Sequence of the second protein:
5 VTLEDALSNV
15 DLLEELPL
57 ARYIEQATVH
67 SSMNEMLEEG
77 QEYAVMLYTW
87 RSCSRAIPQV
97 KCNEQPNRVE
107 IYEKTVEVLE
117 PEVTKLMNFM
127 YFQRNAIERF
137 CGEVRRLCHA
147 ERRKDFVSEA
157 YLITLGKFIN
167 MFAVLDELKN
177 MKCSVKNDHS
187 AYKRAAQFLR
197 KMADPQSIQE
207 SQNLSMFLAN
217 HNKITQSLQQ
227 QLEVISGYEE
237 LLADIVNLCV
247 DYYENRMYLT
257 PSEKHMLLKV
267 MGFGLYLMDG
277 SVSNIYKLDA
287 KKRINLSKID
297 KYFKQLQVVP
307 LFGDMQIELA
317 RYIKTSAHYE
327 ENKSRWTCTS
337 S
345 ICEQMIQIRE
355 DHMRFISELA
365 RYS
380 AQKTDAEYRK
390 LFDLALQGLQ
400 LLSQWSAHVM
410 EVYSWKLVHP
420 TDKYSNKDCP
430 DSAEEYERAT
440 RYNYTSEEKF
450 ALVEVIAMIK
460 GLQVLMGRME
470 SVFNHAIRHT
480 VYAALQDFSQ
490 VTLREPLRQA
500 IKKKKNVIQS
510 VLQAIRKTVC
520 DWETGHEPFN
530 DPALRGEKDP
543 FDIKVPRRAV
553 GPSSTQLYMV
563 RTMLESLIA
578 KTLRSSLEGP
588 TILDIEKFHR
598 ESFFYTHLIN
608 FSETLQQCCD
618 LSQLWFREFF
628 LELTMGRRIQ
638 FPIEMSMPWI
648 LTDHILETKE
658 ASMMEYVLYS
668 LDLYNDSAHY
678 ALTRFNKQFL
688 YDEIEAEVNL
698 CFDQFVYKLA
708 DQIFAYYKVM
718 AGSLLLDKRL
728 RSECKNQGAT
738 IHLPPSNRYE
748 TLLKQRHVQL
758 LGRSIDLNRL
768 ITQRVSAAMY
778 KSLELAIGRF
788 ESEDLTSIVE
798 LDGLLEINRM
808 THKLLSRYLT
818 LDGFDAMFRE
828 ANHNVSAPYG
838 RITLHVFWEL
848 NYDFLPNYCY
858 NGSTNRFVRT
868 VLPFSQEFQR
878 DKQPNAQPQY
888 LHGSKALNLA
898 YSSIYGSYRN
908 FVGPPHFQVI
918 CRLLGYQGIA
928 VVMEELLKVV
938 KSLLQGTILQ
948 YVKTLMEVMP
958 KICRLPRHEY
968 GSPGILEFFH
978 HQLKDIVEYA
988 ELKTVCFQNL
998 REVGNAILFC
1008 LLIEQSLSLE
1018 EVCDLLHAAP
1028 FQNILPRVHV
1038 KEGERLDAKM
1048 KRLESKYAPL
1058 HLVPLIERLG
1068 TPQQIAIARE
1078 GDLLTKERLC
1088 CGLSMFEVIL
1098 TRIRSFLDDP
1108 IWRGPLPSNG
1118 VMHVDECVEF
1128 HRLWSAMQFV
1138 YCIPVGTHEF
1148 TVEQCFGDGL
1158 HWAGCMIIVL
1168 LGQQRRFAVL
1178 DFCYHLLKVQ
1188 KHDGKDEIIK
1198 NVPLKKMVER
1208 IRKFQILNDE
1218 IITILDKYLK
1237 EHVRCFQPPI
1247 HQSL

Sequence of the first protein:
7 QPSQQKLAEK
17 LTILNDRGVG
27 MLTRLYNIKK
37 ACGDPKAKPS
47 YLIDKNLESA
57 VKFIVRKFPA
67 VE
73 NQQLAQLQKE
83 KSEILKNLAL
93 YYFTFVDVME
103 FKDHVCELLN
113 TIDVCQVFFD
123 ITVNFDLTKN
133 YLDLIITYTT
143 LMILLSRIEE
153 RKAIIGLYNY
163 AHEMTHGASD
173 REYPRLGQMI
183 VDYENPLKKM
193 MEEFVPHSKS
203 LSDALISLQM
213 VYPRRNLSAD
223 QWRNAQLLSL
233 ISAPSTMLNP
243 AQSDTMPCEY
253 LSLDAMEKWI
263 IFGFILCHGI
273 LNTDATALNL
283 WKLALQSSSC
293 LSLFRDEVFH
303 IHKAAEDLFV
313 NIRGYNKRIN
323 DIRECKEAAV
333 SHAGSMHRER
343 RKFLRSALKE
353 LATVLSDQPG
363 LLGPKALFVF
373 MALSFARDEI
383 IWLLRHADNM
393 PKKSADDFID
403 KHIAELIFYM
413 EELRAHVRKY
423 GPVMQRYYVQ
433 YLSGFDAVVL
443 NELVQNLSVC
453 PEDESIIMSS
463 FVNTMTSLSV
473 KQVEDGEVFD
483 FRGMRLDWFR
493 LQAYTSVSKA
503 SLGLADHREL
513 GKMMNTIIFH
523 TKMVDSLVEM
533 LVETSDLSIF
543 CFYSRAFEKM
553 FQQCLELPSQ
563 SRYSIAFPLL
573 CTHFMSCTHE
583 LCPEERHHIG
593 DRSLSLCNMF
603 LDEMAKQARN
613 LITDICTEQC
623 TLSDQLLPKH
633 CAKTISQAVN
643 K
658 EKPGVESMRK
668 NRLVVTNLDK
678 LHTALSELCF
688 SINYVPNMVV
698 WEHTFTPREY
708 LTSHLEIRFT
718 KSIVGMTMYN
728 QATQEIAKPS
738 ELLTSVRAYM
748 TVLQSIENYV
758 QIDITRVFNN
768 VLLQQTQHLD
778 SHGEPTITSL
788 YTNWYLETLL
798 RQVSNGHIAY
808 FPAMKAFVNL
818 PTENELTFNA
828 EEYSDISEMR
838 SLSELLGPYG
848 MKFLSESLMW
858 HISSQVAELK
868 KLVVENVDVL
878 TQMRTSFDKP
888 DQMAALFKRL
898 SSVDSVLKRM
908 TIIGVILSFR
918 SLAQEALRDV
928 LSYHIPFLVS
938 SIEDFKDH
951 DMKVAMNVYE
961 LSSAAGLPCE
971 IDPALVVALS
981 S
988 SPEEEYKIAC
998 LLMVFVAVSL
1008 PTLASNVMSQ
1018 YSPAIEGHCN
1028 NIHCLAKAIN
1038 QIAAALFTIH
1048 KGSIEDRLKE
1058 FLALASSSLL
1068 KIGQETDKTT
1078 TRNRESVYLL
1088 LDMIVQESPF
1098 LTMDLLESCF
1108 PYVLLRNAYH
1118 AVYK

Contacts between the two chains:
Residue D1021 in the second protein contacts residue H931 in the first protein (closest heavy-atom distance 2.6 Å).
Residue S860 in the second protein interacts with residue D676 in the first protein (closest heavy-atom distance 2.6 Å).
Residue Q1151 in the second protein contacts residue R666 in the first protein (closest heavy-atom distance 3.3 Å).
Residue R964 in the second protein contacts residue N226 in the first protein (closest heavy-atom distance 2.6 Å).
Residue S860 in the second protein contacts residue L675 in the first protein (closest heavy-atom distance 3.3 Å).
Residue D1155 in the second protein interacts with residue R669 in the first protein (closest heavy-atom distance 2.6 Å).
Residue R358 in the second protein contacts residue Q1071 in the first protein (closest heavy-atom distance 3.0 Å).
Residue S743 in the second protein is in contact with residue Y1120 in the first protein (closest heavy-atom distance 2.9 Å).
Residue L1032 in the second protein interacts with residue Y846 in the first protein (closest heavy-atom distance 3.4 Å).
Residue S659 in the second protein is in contact with residue H1117 in the first protein (closest heavy-atom distance 3.2 Å).
Residue K1224 in the second protein is in contact with residue Q758 in the first protein (closest heavy-atom distance 3.3 Å).
Residue K751 in the second protein contacts residue Q1093 in the first protein (closest heavy-atom distance 3.0 Å).
Residue F1211 in the second protein interacts with residue R669 in the first protein (closest heavy-atom distance 3.3 Å).
Residue R1240 in the second protein contacts residue G362 in the first protein (closest heavy-atom distance 3.4 Å).
Residue E362 in the second protein contacts residue Q1071 in the first protein (closest heavy-atom distance 3.0 Å).
Residue S743 in the second protein contacts residue E1023 in the first protein (closest heavy-atom distance 2.6 Å).
Residue P1245 in the second protein interacts with residue Y433 in the first protein (closest heavy-atom distance 3.3 Å).
Residue N858 in the second protein is in contact with residue R666 in the first protein (closest heavy-atom distance 3.0 Å).
Residue E1150 in the second protein is in contact with residue R669 in the first protein (closest heavy-atom distance 2.9 Å).
Residue H1036 in the second protein contacts residue S778 in the first protein (closest heavy-atom distance 3.3 Å).
Residue E1217 in the second protein contacts residue H679 in the first protein (closest heavy-atom distance 2.8 Å).
Residue E453 in the second protein interacts with residue H1117 in the first protein (closest heavy-atom distance 3.2 Å).
Residue R1173 in the second protein is in contact with residue D359 in the first protein (closest heavy-atom distance 2.9 Å).
Residue A456 in the second protein contacts residue R1113 in the first protein (closest heavy-atom distance 3.3 Å).
Residue H1189 in the second protein contacts residue R225 in the first protein (closest heavy-atom distance 3.1 Å).
Residue R1172 in the second protein interacts with residue D359 in the first protein (closest heavy-atom distance 3.0 Å).
Residue N1116 in the second protein contacts residue P236 in the first protein (closest heavy-atom distance 2.8 Å).
Residue L721 in the second protein is in contact with residue M811 in the first protein (closest heavy-atom distance 3.3 Å).
Residue E1217 in the second protein is in contact with residue Y756 in the first protein (closest heavy-atom distance 2.9 Å).
Residue Q1071 in the second protein interacts with residue D941 in the first protein (closest heavy-atom distance 2.9 Å).
Residue N858 in the second protein interacts with residue S664 in the first protein (closest heavy-atom distance 2.9 Å).
Residue Y663 in the second protein contacts residue H1117 in the first protein (closest heavy-atom distance 3.2 Å).
Residue T861 in the second protein contacts residue S664 in the first protein (closest heavy-atom distance 2.7 Å).
Residue R961 in the second protein is in contact with residue S234 in the first protein (closest heavy-atom distance 2.7 Å).
Residue T1148 in the second protein contacts residue K667 in the first protein (closest heavy-atom distance 2.6 Å).
Residue H1024 in the second protein interacts with residue E841 in the first protein (closest heavy-atom distance 3.2 Å).
Residue T861 in the second protein is in contact with residue Q621 in the first protein (closest heavy-atom distance 3.0 Å).
Residue Q734 in the second protein is in contact with residue S638 in the first protein (closest heavy-atom distance 3.1 Å).
Residue F1242 in the second protein contacts residue Y429 in the first protein (closest heavy-atom distance 3.3 Å).
Residue E662 in the second protein interacts with residue Y1109 in the first protein (closest heavy-atom distance 2.8 Å).
Residue S361 in the second protein interacts with residue G1070 in the first protein (closest heavy-atom distance 3.3 Å).
Residue K810 in the second protein interacts with residue D926 in the first protein (closest heavy-atom distance 3.1 Å).
Residue Q1012 in the second protein contacts residue N755 in the first protein (closest heavy-atom distance 3.3 Å).
Residue M660 in the second protein contacts residue H1117 in the first protein (closest heavy-atom distance 2.7 Å).
Residue Y1225 in the second protein is in contact with residue N755 in the first protein (closest heavy-atom distance 2.5 Å).
Residue R467 in the second protein is in contact with residue E1104 in the first protein (closest heavy-atom distance 2.9 Å).
Residue N1116 in the second protein is in contact with residue L240 in the first protein (closest heavy-atom distance 3.3 Å).
Residue K725 in the second protein interacts with residue E828 in the first protein (closest heavy-atom distance 3.3 Å).
Residue R1240 in the second protein is in contact with residue Q360 in the first protein (closest heavy-atom distance 3.0 Å).
Residue I1031 in the second protein contacts residue Y846 in the first protein (closest heavy-atom distance 2.7 Å).
Residue R863 in the second protein contacts residue E663 in the first protein (closest heavy-atom distance 2.9 Å).
Residue C1088 in the second protein interacts with residue R763 in the first protein (closest heavy-atom distance 3.3 Å).
Residue R1207 in the second protein contacts residue N668 in the first protein (closest heavy-atom distance 3.0 Å).
Residue T748 in the second protein is in contact with residue Y1109 in the first protein (closest heavy-atom distance 3.2 Å).
Residue S743 in the second protein interacts with residue P1020 in the first protein (closest heavy-atom distance 3.3 Å).
Residue R745 in the second protein contacts residue Y1116 in the first protein (closest heavy-atom distance 3.3 Å).
Residue E1150 in the second protein contacts residue N668 in the first protein (closest heavy-atom distance 3.3 Å).
Residue K1224 in the second protein interacts with residue E754 in the first protein (closest heavy-atom distance 2.6 Å).
Residue K725 in the second protein contacts residue D832 in the first protein (closest heavy-atom distance 2.9 Å).
Residue H1024 in the second protein interacts with residue S840 in the first protein (closest heavy-atom distance 3.2 Å).

This data describes a binding interaction between two proteins.